Sequence of chain B:
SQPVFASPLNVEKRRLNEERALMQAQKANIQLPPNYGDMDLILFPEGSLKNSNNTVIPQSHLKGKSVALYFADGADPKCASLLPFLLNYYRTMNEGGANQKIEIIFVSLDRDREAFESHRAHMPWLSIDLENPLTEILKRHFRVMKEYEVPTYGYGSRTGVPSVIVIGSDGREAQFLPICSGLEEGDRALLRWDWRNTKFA

Sequence of chain A:
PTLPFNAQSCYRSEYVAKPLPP

The following describes two proteins that form a bound complex.

Residue-level contacts at the interface:
Residue N94 in chain B is in contact with residue R248 in chain A (closest heavy-atom distance 4.7 Å).
Residue G102 in chain B is in contact with residue A253 in chain A (closest heavy-atom distance 3.6 Å).
Residue E101 in chain B contacts residue A253 in chain A (closest heavy-atom distance 3.6 Å).
Residue R97 in chain B interacts with residue R248 in chain A (closest heavy-atom distance 3.2 Å).